This data describes a binding interaction between two proteins.

Sequence of protein 2:
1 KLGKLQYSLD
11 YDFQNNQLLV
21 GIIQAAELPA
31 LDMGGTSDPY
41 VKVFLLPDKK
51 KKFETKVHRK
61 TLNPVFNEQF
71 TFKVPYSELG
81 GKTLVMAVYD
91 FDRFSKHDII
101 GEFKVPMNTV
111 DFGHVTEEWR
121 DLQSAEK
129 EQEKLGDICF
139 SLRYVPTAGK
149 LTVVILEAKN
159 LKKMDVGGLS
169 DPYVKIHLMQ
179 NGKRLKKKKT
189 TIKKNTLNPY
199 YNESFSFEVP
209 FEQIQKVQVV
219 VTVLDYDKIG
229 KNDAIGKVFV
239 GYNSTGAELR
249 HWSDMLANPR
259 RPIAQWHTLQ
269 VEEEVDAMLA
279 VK

Sequence of protein 1:
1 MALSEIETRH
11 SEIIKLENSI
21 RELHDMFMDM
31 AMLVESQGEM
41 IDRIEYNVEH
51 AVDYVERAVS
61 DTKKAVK

Interface contacts:
Residue D10 in protein 2 interacts with residue M1 in protein 1 (closest heavy-atom distance 3.4 Å).
Residue Y11 in protein 2 contacts residue A2 in protein 1 (closest heavy-atom distance 4.0 Å).
Residue H114 in protein 2 is in contact with residue L3 in protein 1 (closest heavy-atom distance 4.5 Å).
Residue F13 in protein 2 interacts with residue A2 in protein 1 (closest heavy-atom distance 4.6 Å).
Residue G113 in protein 2 is in contact with residue L3 in protein 1 (closest heavy-atom distance 2.6 Å).
Residue F112 in protein 2 contacts residue A2 in protein 1 (closest heavy-atom distance 5.0 Å).
Residue V115 in protein 2 contacts residue A2 in protein 1 (closest heavy-atom distance 4.1 Å).
Residue F112 in protein 2 contacts residue L3 in protein 1 (closest heavy-atom distance 4.9 Å).
Residue Y11 in protein 2 contacts residue M1 in protein 1 (closest heavy-atom distance 2.7 Å).
Residue H114 in protein 2 is in contact with residue S4 in protein 1 (closest heavy-atom distance 4.5 Å).
Residue D12 in protein 2 contacts residue M1 in protein 1 (closest heavy-atom distance 3.7 Å).
Residue G113 in protein 2 interacts with residue A2 in protein 1 (closest heavy-atom distance 2.4 Å).
Residue G113 in protein 2 interacts with residue E5 in protein 1 (closest heavy-atom distance 5.0 Å).
Residue Q14 in protein 2 contacts residue I6 in protein 1 (closest heavy-atom distance 5.0 Å).
Residue L19 in protein 2 contacts residue M1 in protein 1 (closest heavy-atom distance 4.0 Å).
Residue V115 in protein 2 interacts with residue M1 in protein 1 (closest heavy-atom distance 4.8 Å).
Residue F13 in protein 2 contacts residue L3 in protein 1 (closest heavy-atom distance 4.4 Å).
Residue H114 in protein 2 interacts with residue A2 in protein 1 (closest heavy-atom distance 3.5 Å).
Residue V115 in protein 2 contacts residue S4 in protein 1 (closest heavy-atom distance 4.9 Å).
Residue V115 in protein 2 contacts residue E5 in protein 1 (closest heavy-atom distance 3.7 Å).
Residue F13 in protein 2 is in contact with residue I6 in protein 1 (closest heavy-atom distance 4.3 Å).
Residue G113 in protein 2 interacts with residue S4 in protein 1 (closest heavy-atom distance 2.9 Å).